Residue-level contacts at the interface:
Residue Y65 in chain A is in contact with residue E100 in chain B (closest heavy-atom distance 4.6 Å).
Residue E33 in chain A is in contact with residue W122 in chain B (closest heavy-atom distance 4.8 Å).
Residue Y65 in chain A interacts with residue G101 in chain B (closest heavy-atom distance 3.5 Å).
Residue Y65 in chain A interacts with residue E102 in chain B (closest heavy-atom distance 3.4 Å).
Residue E33 in chain A interacts with residue H123 in chain B (closest heavy-atom distance 4.8 Å).

These two protein chains interact to form a complex.

Sequence of chain B:
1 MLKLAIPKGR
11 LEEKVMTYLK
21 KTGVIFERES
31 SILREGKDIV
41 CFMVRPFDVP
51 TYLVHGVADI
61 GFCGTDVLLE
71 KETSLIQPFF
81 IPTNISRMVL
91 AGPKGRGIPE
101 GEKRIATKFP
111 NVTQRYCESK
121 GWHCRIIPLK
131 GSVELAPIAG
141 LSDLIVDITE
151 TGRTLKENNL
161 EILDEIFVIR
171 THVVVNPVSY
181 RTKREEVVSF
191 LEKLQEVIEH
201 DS

Sequence of chain A:
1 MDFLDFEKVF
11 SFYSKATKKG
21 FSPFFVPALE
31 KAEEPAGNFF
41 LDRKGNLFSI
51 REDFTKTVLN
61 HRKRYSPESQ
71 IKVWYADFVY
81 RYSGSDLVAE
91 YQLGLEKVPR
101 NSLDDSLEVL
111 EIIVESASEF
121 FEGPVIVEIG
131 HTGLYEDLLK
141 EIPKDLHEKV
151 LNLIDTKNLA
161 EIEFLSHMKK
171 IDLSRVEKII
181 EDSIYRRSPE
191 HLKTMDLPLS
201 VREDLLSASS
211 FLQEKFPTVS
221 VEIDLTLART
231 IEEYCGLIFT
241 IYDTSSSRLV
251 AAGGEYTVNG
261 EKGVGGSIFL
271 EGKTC